Sequence of protein 1:
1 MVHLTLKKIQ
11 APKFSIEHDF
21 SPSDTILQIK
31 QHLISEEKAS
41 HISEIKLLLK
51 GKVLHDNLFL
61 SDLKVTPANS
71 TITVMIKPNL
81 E

These two protein chains interact to form a complex.

Sequence of protein 2:
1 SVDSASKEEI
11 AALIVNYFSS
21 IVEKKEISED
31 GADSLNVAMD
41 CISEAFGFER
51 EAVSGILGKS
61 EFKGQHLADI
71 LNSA

Contacts between the two chains:
Residue L48 in protein 1 is in contact with residue V37 in protein 2 (closest heavy-atom distance 3.7 Å).
Residue K50 in protein 1 interacts with residue D40 in protein 2 (closest heavy-atom distance 2.6 Å).
Residue K52 in protein 1 contacts residue C41 in protein 2 (closest heavy-atom distance 5.0 Å).
Residue I9 in protein 1 is in contact with residue V37 in protein 2 (closest heavy-atom distance 4.8 Å).
Residue K50 in protein 1 is in contact with residue C41 in protein 2 (closest heavy-atom distance 4.9 Å).
Residue G51 in protein 1 interacts with residue V37 in protein 2 (closest heavy-atom distance 3.2 Å).
Residue K13 in protein 1 is in contact with residue D30 in protein 2 (closest heavy-atom distance 3.0 Å).
Residue L48 in protein 1 interacts with residue C41 in protein 2 (closest heavy-atom distance 3.7 Å).
Residue G51 in protein 1 interacts with residue D40 in protein 2 (closest heavy-atom distance 3.2 Å).
Residue K52 in protein 1 is in contact with residue D40 in protein 2 (closest heavy-atom distance 4.9 Å).
Residue V53 in protein 1 is in contact with residue C41 in protein 2 (closest heavy-atom distance 3.8 Å).
Residue K50 in protein 1 is in contact with residue V37 in protein 2 (closest heavy-atom distance 3.6 Å).
Residue M75 in protein 1 is in contact with residue V37 in protein 2 (closest heavy-atom distance 4.8 Å).
Residue K7 in protein 1 is in contact with residue D30 in protein 2 (closest heavy-atom distance 2.7 Å).
Residue I9 in protein 1 contacts residue D30 in protein 2 (closest heavy-atom distance 4.5 Å).
Residue K52 in protein 1 contacts residue E44 in protein 2 (closest heavy-atom distance 4.0 Å).
Residue T73 in protein 1 interacts with residue V37 in protein 2 (closest heavy-atom distance 3.4 Å).
Residue G51 in protein 1 interacts with residue E44 in protein 2 (closest heavy-atom distance 4.4 Å).
Residue G51 in protein 1 interacts with residue C41 in protein 2 (closest heavy-atom distance 3.0 Å).
Residue K50 in protein 1 is in contact with residue N36 in protein 2 (closest heavy-atom distance 2.7 Å).
Residue K50 in protein 1 interacts with residue R50 in protein 2 (closest heavy-atom distance 4.3 Å).
Residue L49 in protein 1 interacts with residue V37 in protein 2 (closest heavy-atom distance 4.5 Å).
Residue K7 in protein 1 is in contact with residue D33 in protein 2 (closest heavy-atom distance 2.8 Å).
Residue I9 in protein 1 contacts residue S34 in protein 2 (closest heavy-atom distance 3.7 Å).